Sequence of protein 1:
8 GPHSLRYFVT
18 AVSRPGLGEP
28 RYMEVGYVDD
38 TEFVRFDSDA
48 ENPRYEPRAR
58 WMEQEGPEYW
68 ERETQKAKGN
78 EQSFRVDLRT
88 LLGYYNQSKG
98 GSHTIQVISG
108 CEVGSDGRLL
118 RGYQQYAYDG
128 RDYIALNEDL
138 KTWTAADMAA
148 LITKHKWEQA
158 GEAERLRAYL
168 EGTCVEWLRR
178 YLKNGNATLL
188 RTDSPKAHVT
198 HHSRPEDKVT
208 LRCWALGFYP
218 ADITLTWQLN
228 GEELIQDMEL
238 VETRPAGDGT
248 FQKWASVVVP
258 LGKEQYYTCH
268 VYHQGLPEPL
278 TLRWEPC

Sequence of protein 2:
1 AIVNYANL

This data describes a binding interaction between two proteins.

Residue-level contacts at the interface:
Residue I102 in protein 1 interacts with residue L8 in protein 2 (closest heavy-atom distance 4.3 Å).
Residue W154 in protein 1 contacts residue N7 in protein 2 (closest heavy-atom distance 2.8 Å).
Residue L163 in protein 1 contacts residue V3 in protein 2 (closest heavy-atom distance 4.4 Å).
Residue Y178 in protein 1 is in contact with residue A1 in protein 2 (closest heavy-atom distance 2.8 Å).
Residue V16 in protein 1 contacts residue Y5 in protein 2 (closest heavy-atom distance 3.5 Å).
Residue R162 in protein 1 is in contact with residue A6 in protein 2 (closest heavy-atom distance 3.6 Å).
Residue T150 in protein 1 is in contact with residue L8 in protein 2 (closest heavy-atom distance 3.0 Å).
Residue S106 in protein 1 interacts with residue Y5 in protein 2 (closest heavy-atom distance 2.7 Å).
Residue N77 in protein 1 interacts with residue V3 in protein 2 (closest heavy-atom distance 3.3 Å).
Residue Y14 in protein 1 interacts with residue A1 in protein 2 (closest heavy-atom distance 2.8 Å).
Residue L12 in protein 1 contacts residue A1 in protein 2 (closest heavy-atom distance 4.2 Å).
Residue K73 in protein 1 contacts residue N4 in protein 2 (closest heavy-atom distance 3.7 Å).
Residue E70 in protein 1 interacts with residue A1 in protein 2 (closest heavy-atom distance 3.7 Å).
Residue E31 in protein 1 is in contact with residue I2 in protein 2 (closest heavy-atom distance 3.6 Å).
Residue Y123 in protein 1 contacts residue A6 in protein 2 (closest heavy-atom distance 4.1 Å).
Residue E31 in protein 1 interacts with residue Y5 in protein 2 (closest heavy-atom distance 4.8 Å).
Residue Y166 in protein 1 contacts residue I2 in protein 2 (closest heavy-atom distance 3.7 Å).
Residue Y29 in protein 1 is in contact with residue Y5 in protein 2 (closest heavy-atom distance 4.6 Å).
Residue Y52 in protein 1 interacts with residue I2 in protein 2 (closest heavy-atom distance 4.1 Å).
Residue R162 in protein 1 contacts residue N4 in protein 2 (closest heavy-atom distance 2.8 Å).
Residue T87 in protein 1 is in contact with residue L8 in protein 2 (closest heavy-atom distance 4.3 Å).
Residue R162 in protein 1 contacts residue Y5 in protein 2 (closest heavy-atom distance 4.1 Å).
Residue D84 in protein 1 contacts residue L8 in protein 2 (closest heavy-atom distance 3.0 Å).
Residue S80 in protein 1 is in contact with residue A6 in protein 2 (closest heavy-atom distance 4.4 Å).
Residue S80 in protein 1 is in contact with residue Y5 in protein 2 (closest heavy-atom distance 3.8 Å).
Residue Y14 in protein 1 contacts residue Y5 in protein 2 (closest heavy-atom distance 4.6 Å).
Residue D84 in protein 1 interacts with residue N7 in protein 2 (closest heavy-atom distance 3.4 Å).
Residue K73 in protein 1 interacts with residue I2 in protein 2 (closest heavy-atom distance 2.8 Å).
Residue E70 in protein 1 is in contact with residue I2 in protein 2 (closest heavy-atom distance 4.1 Å).
Residue W154 in protein 1 is in contact with residue L8 in protein 2 (closest heavy-atom distance 3.4 Å).
Residue S80 in protein 1 is in contact with residue N7 in protein 2 (closest heavy-atom distance 2.6 Å).
Residue N77 in protein 1 contacts residue I2 in protein 2 (closest heavy-atom distance 3.9 Å).
Residue W174 in protein 1 is in contact with residue A1 in protein 2 (closest heavy-atom distance 3.5 Å).
Residue V83 in protein 1 is in contact with residue N7 in protein 2 (closest heavy-atom distance 4.3 Å).
Residue V104 in protein 1 interacts with residue Y5 in protein 2 (closest heavy-atom distance 3.7 Å).
Residue Q121 in protein 1 is in contact with residue Y5 in protein 2 (closest heavy-atom distance 3.7 Å).
Residue Y166 in protein 1 contacts residue A1 in protein 2 (closest heavy-atom distance 2.8 Å).
Residue S106 in protein 1 interacts with residue V3 in protein 2 (closest heavy-atom distance 4.3 Å).
Residue Q121 in protein 1 is in contact with residue V3 in protein 2 (closest heavy-atom distance 4.5 Å).
Residue Y130 in protein 1 interacts with residue L8 in protein 2 (closest heavy-atom distance 4.2 Å).
Residue Y91 in protein 1 is in contact with residue L8 in protein 2 (closest heavy-atom distance 2.8 Å).
Residue Y123 in protein 1 interacts with residue Y5 in protein 2 (closest heavy-atom distance 3.3 Å).
Residue Y166 in protein 1 contacts residue V3 in protein 2 (closest heavy-atom distance 3.5 Å).
Residue I131 in protein 1 interacts with residue L8 in protein 2 (closest heavy-atom distance 5.0 Å).
Residue V16 in protein 1 contacts residue I2 in protein 2 (closest heavy-atom distance 3.7 Å).
Residue R162 in protein 1 is in contact with residue V3 in protein 2 (closest heavy-atom distance 4.0 Å).
Residue L88 in protein 1 contacts residue L8 in protein 2 (closest heavy-atom distance 3.7 Å).
Residue F81 in protein 1 is in contact with residue Y5 in protein 2 (closest heavy-atom distance 3.5 Å).
Residue K153 in protein 1 interacts with residue L8 in protein 2 (closest heavy-atom distance 3.6 Å).
Residue Y66 in protein 1 contacts residue A1 in protein 2 (closest heavy-atom distance 4.7 Å).
Residue E159 in protein 1 is in contact with residue A6 in protein 2 (closest heavy-atom distance 3.4 Å).
Residue N77 in protein 1 is in contact with residue Y5 in protein 2 (closest heavy-atom distance 3.0 Å).
Residue Y123 in protein 1 contacts residue L8 in protein 2 (closest heavy-atom distance 3.7 Å).
Residue N77 in protein 1 is in contact with residue N4 in protein 2 (closest heavy-atom distance 3.7 Å).
Residue K73 in protein 1 interacts with residue A1 in protein 2 (closest heavy-atom distance 3.8 Å).
Residue D84 in protein 1 interacts with residue A6 in protein 2 (closest heavy-atom distance 4.2 Å).
Residue W154 in protein 1 is in contact with residue A6 in protein 2 (closest heavy-atom distance 4.1 Å).
Residue K153 in protein 1 interacts with residue N7 in protein 2 (closest heavy-atom distance 4.7 Å).
Residue Y14 in protein 1 contacts residue I2 in protein 2 (closest heavy-atom distance 3.5 Å).